Sequence of protein 1:
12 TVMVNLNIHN

Sequence of protein 2:
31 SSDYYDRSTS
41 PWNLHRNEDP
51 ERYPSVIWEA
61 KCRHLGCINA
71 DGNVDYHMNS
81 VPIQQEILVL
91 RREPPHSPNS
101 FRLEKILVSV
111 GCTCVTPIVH

Residue-level contacts at the interface:
Residue R102 in protein 2 contacts residue H20 in protein 1 (closest heavy-atom distance 3.3 Å).

The following describes two proteins that form a bound complex.